Sequence of the second protein:
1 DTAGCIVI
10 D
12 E

Contacts between the two chains:
Residue K26 in the first protein is in contact with residue I8 in the second protein (closest heavy-atom distance 4.1 Å).
Residue S12 in the first protein contacts residue T2 in the second protein (closest heavy-atom distance 4.4 Å).
Residue R34 in the first protein is in contact with residue C5 in the second protein (closest heavy-atom distance 3.9 Å).
Residue H23 in the first protein is in contact with residue E12 in the second protein (closest heavy-atom distance 2.9 Å).
Residue H23 in the first protein is in contact with residue D10 in the second protein (closest heavy-atom distance 2.9 Å).
Residue T22 in the first protein is in contact with residue D10 in the second protein (closest heavy-atom distance 3.0 Å).
Residue E13 in the first protein is in contact with residue T2 in the second protein (closest heavy-atom distance 3.3 Å).
Residue I14 in the first protein contacts residue A3 in the second protein (closest heavy-atom distance 4.7 Å).
Residue L27 in the first protein contacts residue I8 in the second protein (closest heavy-atom distance 3.9 Å).
Residue E13 in the first protein contacts residue A3 in the second protein (closest heavy-atom distance 3.3 Å).
Residue Y1 in the first protein is in contact with residue I8 in the second protein (closest heavy-atom distance 5.0 Å).
Residue H15 in the first protein is in contact with residue I6 in the second protein (closest heavy-atom distance 3.2 Å).
Residue I14 in the first protein is in contact with residue I6 in the second protein (closest heavy-atom distance 4.5 Å).
Residue F16 in the first protein contacts residue I6 in the second protein (closest heavy-atom distance 3.5 Å).
Residue H15 in the first protein interacts with residue G4 in the second protein (closest heavy-atom distance 2.6 Å).
Residue K17 in the first protein interacts with residue I8 in the second protein (closest heavy-atom distance 3.8 Å).
Residue I14 in the first protein interacts with residue G4 in the second protein (closest heavy-atom distance 3.5 Å).
Residue R34 in the first protein is in contact with residue I6 in the second protein (closest heavy-atom distance 4.0 Å).
Residue S30 in the first protein is in contact with residue I8 in the second protein (closest heavy-atom distance 3.3 Å).
Residue T21 in the first protein contacts residue D10 in the second protein (closest heavy-atom distance 3.1 Å).
Residue E13 in the first protein contacts residue G4 in the second protein (closest heavy-atom distance 3.0 Å).
Residue K17 in the first protein contacts residue V7 in the second protein (closest heavy-atom distance 4.0 Å).
Residue F16 in the first protein contacts residue V7 in the second protein (closest heavy-atom distance 4.9 Å).
Residue K26 in the first protein interacts with residue D10 in the second protein (closest heavy-atom distance 3.4 Å).
Residue T22 in the first protein is in contact with residue I8 in the second protein (closest heavy-atom distance 4.1 Å).
Residue S30 in the first protein interacts with residue I6 in the second protein (closest heavy-atom distance 4.4 Å).
Residue K17 in the first protein is in contact with residue I6 in the second protein (closest heavy-atom distance 3.4 Å).
Residue F16 in the first protein contacts residue I8 in the second protein (closest heavy-atom distance 3.4 Å).
Residue Y1 in the first protein interacts with residue V7 in the second protein (closest heavy-atom distance 3.6 Å).
Residue F16 in the first protein contacts residue G4 in the second protein (closest heavy-atom distance 5.0 Å).
Residue H15 in the first protein is in contact with residue C5 in the second protein (closest heavy-atom distance 3.6 Å).
Residue V18 in the first protein is in contact with residue I8 in the second protein (closest heavy-atom distance 4.0 Å).
Residue T21 in the first protein contacts residue E12 in the second protein (closest heavy-atom distance 3.6 Å).

Sequence of the first protein:
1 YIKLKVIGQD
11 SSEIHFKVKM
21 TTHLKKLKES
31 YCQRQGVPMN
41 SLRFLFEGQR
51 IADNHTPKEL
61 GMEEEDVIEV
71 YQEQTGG

The following describes two proteins that form a bound complex.